The following describes two proteins that form a bound complex.

Sequence of protein 1:
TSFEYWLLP

Contacts between the two chains:
Residue H85 in protein 2 contacts residue L10 in protein 1 (closest heavy-atom distance 4.0 Å).
Residue V82 in protein 2 interacts with residue W8 in protein 1 (closest heavy-atom distance 3.7 Å).
Residue Q61 in protein 2 is in contact with residue T2 in protein 1 (closest heavy-atom distance 3.5 Å).
Residue Q13 in protein 2 contacts residue P12 in protein 1 (closest heavy-atom distance 3.1 Å).
Residue Q61 in protein 2 contacts residue S3 in protein 1 (closest heavy-atom distance 3.4 Å).
Residue V82 in protein 2 interacts with residue F4 in protein 1 (closest heavy-atom distance 3.7 Å).
Residue L46 in protein 2 is in contact with residue W8 in protein 1 (closest heavy-atom distance 3.8 Å).
Residue F44 in protein 2 contacts residue W8 in protein 1 (closest heavy-atom distance 4.8 Å).
Residue H62 in protein 2 interacts with residue Y7 in protein 1 (closest heavy-atom distance 3.6 Å).
Residue V82 in protein 2 contacts residue Y7 in protein 1 (closest heavy-atom distance 3.6 Å).
Residue V82 in protein 2 interacts with residue L11 in protein 1 (closest heavy-atom distance 4.3 Å).
Residue I50 in protein 2 is in contact with residue W8 in protein 1 (closest heavy-atom distance 3.9 Å).
Residue L43 in protein 2 interacts with residue P12 in protein 1 (closest heavy-atom distance 4.0 Å).
Residue G47 in protein 2 interacts with residue W8 in protein 1 (closest heavy-atom distance 3.5 Å).
Residue G47 in protein 2 is in contact with residue F4 in protein 1 (closest heavy-atom distance 3.8 Å).
Residue M51 in protein 2 contacts residue F4 in protein 1 (closest heavy-atom distance 3.7 Å).
Residue I88 in protein 2 interacts with residue W8 in protein 1 (closest heavy-atom distance 4.1 Å).
Residue Q61 in protein 2 interacts with residue F4 in protein 1 (closest heavy-atom distance 2.9 Å).
Residue F44 in protein 2 contacts residue P12 in protein 1 (closest heavy-atom distance 4.8 Å).
Residue Q61 in protein 2 is in contact with residue Y7 in protein 1 (closest heavy-atom distance 3.9 Å).
Residue L43 in protein 2 is in contact with residue L11 in protein 1 (closest heavy-atom distance 3.7 Å).
Residue I88 in protein 2 contacts residue L11 in protein 1 (closest heavy-atom distance 4.0 Å).
Residue I50 in protein 2 interacts with residue F4 in protein 1 (closest heavy-atom distance 3.5 Å).
Residue H85 in protein 2 is in contact with residue L11 in protein 1 (closest heavy-atom distance 3.2 Å).
Residue K40 in protein 2 is in contact with residue P12 in protein 1 (closest heavy-atom distance 4.5 Å).
Residue Y89 in protein 2 is in contact with residue P12 in protein 1 (closest heavy-atom distance 3.9 Å).
Residue Y89 in protein 2 interacts with residue L11 in protein 1 (closest heavy-atom distance 3.0 Å).
Residue K83 in protein 2 contacts residue Y7 in protein 1 (closest heavy-atom distance 3.7 Å).
Residue Y56 in protein 2 is in contact with residue F4 in protein 1 (closest heavy-atom distance 3.8 Å).
Residue F80 in protein 2 interacts with residue W8 in protein 1 (closest heavy-atom distance 3.9 Å).
Residue L43 in protein 2 is in contact with residue W8 in protein 1 (closest heavy-atom distance 2.9 Å).
Residue H85 in protein 2 interacts with residue Y7 in protein 1 (closest heavy-atom distance 4.8 Å).
Residue V64 in protein 2 interacts with residue F4 in protein 1 (closest heavy-atom distance 3.8 Å).

Sequence of protein 2:
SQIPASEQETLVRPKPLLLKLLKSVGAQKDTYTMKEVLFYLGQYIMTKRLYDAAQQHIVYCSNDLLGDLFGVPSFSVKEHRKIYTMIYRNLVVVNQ